Sequence of the second protein:
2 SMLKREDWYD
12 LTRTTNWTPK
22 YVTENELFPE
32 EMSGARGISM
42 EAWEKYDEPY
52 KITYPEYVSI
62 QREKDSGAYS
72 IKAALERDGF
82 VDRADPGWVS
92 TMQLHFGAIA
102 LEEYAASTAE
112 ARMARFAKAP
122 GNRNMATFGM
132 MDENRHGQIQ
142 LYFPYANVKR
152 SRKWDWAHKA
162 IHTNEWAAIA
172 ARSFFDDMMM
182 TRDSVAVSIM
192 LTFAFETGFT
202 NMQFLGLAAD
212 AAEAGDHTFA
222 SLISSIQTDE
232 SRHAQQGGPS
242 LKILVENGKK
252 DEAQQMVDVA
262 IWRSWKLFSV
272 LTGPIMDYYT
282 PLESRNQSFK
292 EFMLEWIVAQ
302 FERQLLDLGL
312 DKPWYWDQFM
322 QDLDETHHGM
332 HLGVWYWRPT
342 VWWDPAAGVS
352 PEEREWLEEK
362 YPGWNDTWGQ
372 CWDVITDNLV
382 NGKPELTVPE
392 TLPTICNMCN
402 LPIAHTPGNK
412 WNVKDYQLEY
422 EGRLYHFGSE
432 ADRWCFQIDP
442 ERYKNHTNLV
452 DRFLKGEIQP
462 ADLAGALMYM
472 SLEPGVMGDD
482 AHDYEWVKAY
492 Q

The following describes two proteins that form a bound complex.

Sequence of the first protein:
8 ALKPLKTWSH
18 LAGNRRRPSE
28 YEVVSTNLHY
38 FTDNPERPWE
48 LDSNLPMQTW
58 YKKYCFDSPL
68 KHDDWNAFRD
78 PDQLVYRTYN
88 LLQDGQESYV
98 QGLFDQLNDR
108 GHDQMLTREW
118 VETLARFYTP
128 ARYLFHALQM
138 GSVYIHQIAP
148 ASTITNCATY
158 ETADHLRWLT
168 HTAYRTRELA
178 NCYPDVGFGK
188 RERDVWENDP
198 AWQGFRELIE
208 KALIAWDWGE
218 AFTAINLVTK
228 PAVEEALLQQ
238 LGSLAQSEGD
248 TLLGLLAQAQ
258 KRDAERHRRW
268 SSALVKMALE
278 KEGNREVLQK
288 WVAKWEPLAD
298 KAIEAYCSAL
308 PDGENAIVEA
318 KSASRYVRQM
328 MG

Residue-level contacts at the interface:
Residue R63 in the second protein is in contact with residue D91 in the first protein (closest heavy-atom distance 2.8 Å).
Residue R116 in the second protein contacts residue L210 in the first protein (closest heavy-atom distance 2.8 Å).
Residue M3 in the second protein contacts residue D102 in the first protein (closest heavy-atom distance 3.1 Å).
Residue H159 in the second protein contacts residue T33 in the first protein (closest heavy-atom distance 2.9 Å).
Residue R153 in the second protein is in contact with residue L12 in the first protein (closest heavy-atom distance 3.0 Å).
Residue T128 in the second protein interacts with residue Q136 in the first protein (closest heavy-atom distance 3.0 Å).
Residue Y55 in the second protein interacts with residue Y86 in the first protein (closest heavy-atom distance 2.7 Å).
Residue Y58 in the second protein is in contact with residue Y83 in the first protein (closest heavy-atom distance 2.7 Å).
Residue Q139 in the second protein contacts residue Y157 in the first protein (closest heavy-atom distance 2.9 Å).
Residue Q62 in the second protein contacts residue Y83 in the first protein (closest heavy-atom distance 3.0 Å).
Residue T19 in the second protein is in contact with residue R190 in the first protein (closest heavy-atom distance 2.9 Å).
Residue T19 in the second protein contacts residue E194 in the first protein (closest heavy-atom distance 2.9 Å).
Residue P475 in the second protein is in contact with residue L9 in the first protein (closest heavy-atom distance 2.9 Å).
Residue R453 in the second protein contacts residue E47 in the first protein (closest heavy-atom distance 3.0 Å).
Residue Y105 in the second protein is in contact with residue N153 in the first protein (closest heavy-atom distance 2.7 Å).
Residue D8 in the second protein interacts with residue R174 in the first protein (closest heavy-atom distance 3.0 Å).
Residue H163 in the second protein interacts with residue N34 in the first protein (closest heavy-atom distance 2.8 Å).
Residue H163 in the second protein interacts with residue H36 in the first protein (closest heavy-atom distance 3.2 Å).
Residue Y22 in the second protein is in contact with residue E207 in the first protein (closest heavy-atom distance 2.8 Å).
Residue N446 in the second protein contacts residue R44 in the first protein (closest heavy-atom distance 2.9 Å).
Residue E103 in the second protein contacts residue Y37 in the first protein (closest heavy-atom distance 3.0 Å).
Residue N446 in the second protein contacts residue D49 in the first protein (closest heavy-atom distance 2.8 Å).
Residue A112 in the second protein contacts residue Q144 in the first protein (closest heavy-atom distance 3.0 Å).
Residue R113 in the second protein contacts residue Q144 in the first protein (closest heavy-atom distance 2.9 Å).
Residue Y55 in the second protein interacts with residue Q90 in the first protein (closest heavy-atom distance 3.1 Å).
Residue R153 in the second protein is in contact with residue K10 in the first protein (closest heavy-atom distance 2.8 Å).
Residue Y146 in the second protein contacts residue T14 in the first protein (closest heavy-atom distance 2.6 Å).
Residue R113 in the second protein is in contact with residue Y58 in the first protein (closest heavy-atom distance 3.0 Å).
Residue H159 in the second protein contacts residue H17 in the first protein (closest heavy-atom distance 2.9 Å).
Residue K21 in the second protein is in contact with residue R203 in the first protein (closest heavy-atom distance 3.2 Å).
Residue R443 in the second protein is in contact with residue D49 in the first protein (closest heavy-atom distance 3.0 Å).
Residue E27 in the second protein is in contact with residue I211 in the first protein (closest heavy-atom distance 3.2 Å).
Residue N446 in the second protein is in contact with residue S50 in the first protein (closest heavy-atom distance 2.8 Å).
Residue D177 in the second protein interacts with residue Y37 in the first protein (closest heavy-atom distance 2.4 Å).
Residue H447 in the second protein is in contact with residue E47 in the first protein (closest heavy-atom distance 2.8 Å).
Residue W18 in the second protein contacts residue E207 in the first protein (closest heavy-atom distance 2.6 Å).
Residue S2 in the second protein interacts with residue N105 in the first protein (closest heavy-atom distance 2.6 Å).
Residue Q139 in the second protein interacts with residue V31 in the first protein (closest heavy-atom distance 3.1 Å).
Residue V149 in the second protein is in contact with residue P11 in the first protein (closest heavy-atom distance 3.1 Å).
Residue D156 in the second protein contacts residue S16 in the first protein (closest heavy-atom distance 2.8 Å).
Residue T15 in the second protein is in contact with residue R129 in the first protein (closest heavy-atom distance 3.0 Å).
Residue R173 in the second protein is in contact with residue E47 in the first protein (closest heavy-atom distance 2.9 Å).
Residue Y55 in the second protein is in contact with residue A160 in the first protein (closest heavy-atom distance 3.2 Å).
Residue Y105 in the second protein contacts residue S149 in the first protein (closest heavy-atom distance 3.1 Å).
Residue L4 in the second protein is in contact with residue Y171 in the first protein (closest heavy-atom distance 2.9 Å).
Residue S2 in the second protein contacts residue D102 in the first protein (closest heavy-atom distance 2.9 Å).
Residue W9 in the second protein is in contact with residue R174 in the first protein (closest heavy-atom distance 3.2 Å).
Residue Q139 in the second protein is in contact with residue Y83 in the first protein (closest heavy-atom distance 2.9 Å).
Residue T15 in the second protein is in contact with residue Y130 in the first protein (closest heavy-atom distance 3.2 Å).
Residue N135 in the second protein is in contact with residue Y157 in the first protein (closest heavy-atom distance 2.7 Å).
Residue H163 in the second protein contacts residue D40 in the first protein (closest heavy-atom distance 2.9 Å).
Residue N125 in the second protein is in contact with residue Q136 in the first protein (closest heavy-atom distance 3.2 Å).
Residue K21 in the second protein interacts with residue E207 in the first protein (closest heavy-atom distance 2.9 Å).
Residue R124 in the second protein contacts residue H133 in the first protein (closest heavy-atom distance 2.9 Å).
Residue S2 in the second protein contacts residue D106 in the first protein (closest heavy-atom distance 2.6 Å).
Residue T19 in the second protein interacts with residue R203 in the first protein (closest heavy-atom distance 2.4 Å).
Residue M132 in the second protein interacts with residue Y83 in the first protein (closest heavy-atom distance 3.0 Å).
Residue Y22 in the second protein contacts residue Q200 in the first protein (closest heavy-atom distance 2.7 Å).
Residue E442 in the second protein contacts residue D49 in the first protein (closest heavy-atom distance 3.1 Å).
Residue D177 in the second protein interacts with residue E47 in the first protein (closest heavy-atom distance 2.8 Å).